Contacts between the two chains:
Residue V229 in the second protein contacts residue I117 in the first protein (closest heavy-atom distance 3.6 Å).
Residue L226 in the second protein is in contact with residue I117 in the first protein (closest heavy-atom distance 3.6 Å).
Residue R213 in the second protein contacts residue E88 in the first protein (closest heavy-atom distance 5.0 Å).
Residue E225 in the second protein is in contact with residue V119 in the first protein (closest heavy-atom distance 3.2 Å).
Residue E225 in the second protein interacts with residue V118 in the first protein (closest heavy-atom distance 4.7 Å).

Sequence of the first protein:
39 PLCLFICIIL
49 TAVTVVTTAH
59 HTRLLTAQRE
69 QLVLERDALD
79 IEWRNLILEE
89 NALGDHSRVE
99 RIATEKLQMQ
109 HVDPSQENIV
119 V

Sequence of the second protein:
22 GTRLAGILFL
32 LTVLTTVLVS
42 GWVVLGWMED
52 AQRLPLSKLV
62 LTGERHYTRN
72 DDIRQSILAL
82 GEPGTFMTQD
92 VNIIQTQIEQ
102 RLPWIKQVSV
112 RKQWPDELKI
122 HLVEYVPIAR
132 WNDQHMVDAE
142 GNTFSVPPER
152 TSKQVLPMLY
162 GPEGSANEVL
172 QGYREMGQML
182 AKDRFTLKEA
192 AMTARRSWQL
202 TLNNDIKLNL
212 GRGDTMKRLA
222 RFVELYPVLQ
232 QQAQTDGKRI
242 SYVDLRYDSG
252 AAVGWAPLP

The following describes two proteins that form a bound complex.